These two protein chains interact to form a complex.

Interface contacts:
Residue M122 in protein 1 interacts with residue W4 in protein 2 (closest heavy-atom distance 2.6 Å).
Residue M49 in protein 1 contacts residue S21 in protein 2 (closest heavy-atom distance 3.7 Å).
Residue M143 in protein 1 contacts residue F8 in protein 2 (closest heavy-atom distance 2.9 Å).
Residue A72 in protein 1 is in contact with residue R16 in protein 2 (closest heavy-atom distance 4.1 Å).
Residue T71 in protein 1 contacts residue R16 in protein 2 (closest heavy-atom distance 4.1 Å).
Residue F17 in protein 1 contacts residue F17 in protein 2 (closest heavy-atom distance 3.9 Å).
Residue M34 in protein 1 contacts residue F17 in protein 2 (closest heavy-atom distance 4.0 Å).
Residue E112 in protein 1 is in contact with residue N7 in protein 2 (closest heavy-atom distance 2.9 Å).
Residue M122 in protein 1 interacts with residue R3 in protein 2 (closest heavy-atom distance 3.7 Å).
Residue E45 in protein 1 is in contact with residue S21 in protein 2 (closest heavy-atom distance 3.6 Å).
Residue E12 in protein 1 contacts residue K6 in protein 2 (closest heavy-atom distance 4.1 Å).
Residue L89 in protein 1 contacts residue V11 in protein 2 (closest heavy-atom distance 4.0 Å).
Residue A13 in protein 1 contacts residue I9 in protein 2 (closest heavy-atom distance 3.4 Å).
Residue M69 in protein 1 is in contact with residue I20 in protein 2 (closest heavy-atom distance 3.7 Å).
Residue E125 in protein 1 is in contact with residue K1 in protein 2 (closest heavy-atom distance 3.1 Å).
Residue F17 in protein 1 contacts residue A10 in protein 2 (closest heavy-atom distance 3.6 Å).
Residue A126 in protein 1 is in contact with residue W4 in protein 2 (closest heavy-atom distance 3.7 Å).
Residue I83 in protein 1 is in contact with residue F8 in protein 2 (closest heavy-atom distance 3.7 Å).
Residue A13 in protein 1 contacts residue A10 in protein 2 (closest heavy-atom distance 3.8 Å).
Residue F39 in protein 1 interacts with residue K18 in protein 2 (closest heavy-atom distance 3.6 Å).
Residue E9 in protein 1 is in contact with residue K5 in protein 2 (closest heavy-atom distance 3.5 Å).
Residue M70 in protein 1 contacts residue S12 in protein 2 (closest heavy-atom distance 4.0 Å).
Residue A86 in protein 1 contacts residue V11 in protein 2 (closest heavy-atom distance 3.8 Å).
Residue M34 in protein 1 contacts residue A14 in protein 2 (closest heavy-atom distance 3.4 Å).
Residue Q8 in protein 1 contacts residue R2 in protein 2 (closest heavy-atom distance 3.5 Å).
Residue K145 in protein 1 interacts with residue K5 in protein 2 (closest heavy-atom distance 3.3 Å).
Residue F39 in protein 1 contacts residue N15 in protein 2 (closest heavy-atom distance 3.4 Å).
Residue K48 in protein 1 contacts residue I20 in protein 2 (closest heavy-atom distance 3.4 Å).
Residue F17 in protein 1 interacts with residue A13 in protein 2 (closest heavy-atom distance 4.0 Å).
Residue M70 in protein 1 interacts with residue A13 in protein 2 (closest heavy-atom distance 3.7 Å).
Residue M49 in protein 1 contacts residue I20 in protein 2 (closest heavy-atom distance 3.8 Å).
Residue L30 in protein 1 is in contact with residue F17 in protein 2 (closest heavy-atom distance 3.8 Å).
Residue K48 in protein 1 interacts with residue S21 in protein 2 (closest heavy-atom distance 3.0 Å).
Residue I10 in protein 1 contacts residue I9 in protein 2 (closest heavy-atom distance 4.1 Å).
Residue E45 in protein 1 interacts with residue K18 in protein 2 (closest heavy-atom distance 4.1 Å).
Residue M74 in protein 1 is in contact with residue R16 in protein 2 (closest heavy-atom distance 3.6 Å).
Residue M70 in protein 1 is in contact with residue I9 in protein 2 (closest heavy-atom distance 3.7 Å).
Residue E82 in protein 1 contacts residue R16 in protein 2 (closest heavy-atom distance 3.1 Å).
Residue I61 in protein 1 interacts with residue F17 in protein 2 (closest heavy-atom distance 3.9 Å).
Residue A13 in protein 1 contacts residue K6 in protein 2 (closest heavy-atom distance 3.7 Å).
Residue M70 in protein 1 interacts with residue R16 in protein 2 (closest heavy-atom distance 3.7 Å).
Residue K85 in protein 1 interacts with residue N15 in protein 2 (closest heavy-atom distance 3.6 Å).
Residue F66 in protein 1 contacts residue A13 in protein 2 (closest heavy-atom distance 3.8 Å).
Residue E118 in protein 1 is in contact with residue R3 in protein 2 (closest heavy-atom distance 3.6 Å).
Residue M34 in protein 1 interacts with residue K18 in protein 2 (closest heavy-atom distance 3.9 Å).
Residue D52 in protein 1 contacts residue I20 in protein 2 (closest heavy-atom distance 3.8 Å).
Residue M49 in protein 1 contacts residue F17 in protein 2 (closest heavy-atom distance 3.2 Å).
Residue M69 in protein 1 contacts residue R16 in protein 2 (closest heavy-atom distance 2.6 Å).
Residue E12 in protein 1 is in contact with residue R2 in protein 2 (closest heavy-atom distance 2.9 Å).
Residue E82 in protein 1 contacts residue S12 in protein 2 (closest heavy-atom distance 3.9 Å).
Residue L37 in protein 1 contacts residue A14 in protein 2 (closest heavy-atom distance 3.5 Å).
Residue F39 in protein 1 contacts residue A14 in protein 2 (closest heavy-atom distance 3.6 Å).
Residue L103 in protein 1 contacts residue W4 in protein 2 (closest heavy-atom distance 3.8 Å).
Residue M69 in protein 1 contacts residue F17 in protein 2 (closest heavy-atom distance 3.7 Å).
Residue I142 in protein 1 interacts with residue W4 in protein 2 (closest heavy-atom distance 3.5 Å).
Residue M143 in protein 1 is in contact with residue K5 in protein 2 (closest heavy-atom distance 3.1 Å).
Residue E112 in protein 1 contacts residue K6 in protein 2 (closest heavy-atom distance 4.1 Å).
Residue M143 in protein 1 contacts residue W4 in protein 2 (closest heavy-atom distance 3.6 Å).
Residue E9 in protein 1 is in contact with residue R2 in protein 2 (closest heavy-atom distance 3.5 Å).
Residue E9 in protein 1 interacts with residue I9 in protein 2 (closest heavy-atom distance 4.0 Å).

Sequence of protein 1:
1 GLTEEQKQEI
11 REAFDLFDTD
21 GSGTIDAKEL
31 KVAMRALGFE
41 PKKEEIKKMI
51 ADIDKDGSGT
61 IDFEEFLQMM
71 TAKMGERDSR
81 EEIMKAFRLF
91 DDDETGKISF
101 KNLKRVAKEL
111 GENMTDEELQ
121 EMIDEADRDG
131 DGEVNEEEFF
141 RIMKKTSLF

Sequence of protein 2:
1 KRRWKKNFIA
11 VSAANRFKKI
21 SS